These two protein chains interact to form a complex.

Residue-level contacts at the interface:
Residue W41 in chain A contacts residue L5 in chain B (closest heavy-atom distance 2.9 Å).
Residue Y43 in chain A is in contact with residue L10 in chain B (closest heavy-atom distance 4.6 Å).
Residue M54 in chain A contacts residue P8 in chain B (closest heavy-atom distance 4.1 Å).
Residue D14 in chain A contacts residue P1 in chain B (closest heavy-atom distance 4.0 Å).
Residue Y59 in chain A is in contact with residue T4 in chain B (closest heavy-atom distance 3.9 Å).
Residue N58 in chain A contacts residue P2 in chain B (closest heavy-atom distance 3.7 Å).
Residue D38 in chain A contacts residue P6 in chain B (closest heavy-atom distance 4.7 Å).
Residue W41 in chain A is in contact with residue K7 in chain B (closest heavy-atom distance 3.4 Å).
Residue W41 in chain A contacts residue T4 in chain B (closest heavy-atom distance 4.0 Å).
Residue D21 in chain A interacts with residue K7 in chain B (closest heavy-atom distance 2.5 Å).
Residue Y59 in chain A is in contact with residue P3 in chain B (closest heavy-atom distance 4.7 Å).
Residue Y59 in chain A is in contact with residue P1 in chain B (closest heavy-atom distance 3.4 Å).
Residue E22 in chain A interacts with residue K7 in chain B (closest heavy-atom distance 2.7 Å).
Residue D19 in chain A contacts residue K7 in chain B (closest heavy-atom distance 3.2 Å).
Residue M54 in chain A contacts residue K7 in chain B (closest heavy-atom distance 3.2 Å).
Residue Y13 in chain A is in contact with residue P1 in chain B (closest heavy-atom distance 3.8 Å).
Residue N58 in chain A contacts residue T4 in chain B (closest heavy-atom distance 4.5 Å).
Residue P56 in chain A contacts residue T4 in chain B (closest heavy-atom distance 3.8 Å).
Residue Y15 in chain A is in contact with residue T4 in chain B (closest heavy-atom distance 4.0 Å).
Residue Y13 in chain A contacts residue P2 in chain B (closest heavy-atom distance 3.4 Å).
Residue D39 in chain A is in contact with residue L5 in chain B (closest heavy-atom distance 3.5 Å).
Residue Y59 in chain A contacts residue P2 in chain B (closest heavy-atom distance 2.7 Å).
Residue W41 in chain A interacts with residue P6 in chain B (closest heavy-atom distance 3.3 Å).
Residue D38 in chain A interacts with residue P8 in chain B (closest heavy-atom distance 3.2 Å).
Residue W41 in chain A interacts with residue P8 in chain B (closest heavy-atom distance 3.6 Å).
Residue G40 in chain A interacts with residue L5 in chain B (closest heavy-atom distance 4.0 Å).
Residue I37 in chain A contacts residue P8 in chain B (closest heavy-atom distance 3.8 Å).
Residue N58 in chain A contacts residue P3 in chain B (closest heavy-atom distance 3.0 Å).

Sequence of chain B:
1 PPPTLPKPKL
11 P

Sequence of chain A:
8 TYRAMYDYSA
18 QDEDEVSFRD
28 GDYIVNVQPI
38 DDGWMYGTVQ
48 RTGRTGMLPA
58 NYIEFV